Residue-level contacts at the interface:
Residue S145 in protein 2 interacts with residue P195 in protein 1 (closest heavy-atom distance 4.2 Å).
Residue P130 in protein 2 is in contact with residue Y147 in protein 1 (closest heavy-atom distance 3.8 Å).
Residue F375 in protein 2 is in contact with residue F128 in protein 1 (closest heavy-atom distance 3.9 Å).
Residue M355 in protein 2 contacts residue F128 in protein 1 (closest heavy-atom distance 4.1 Å).
Residue S145 in protein 2 contacts residue C194 in protein 1 (closest heavy-atom distance 3.9 Å).
Residue C374 in protein 2 interacts with residue F128 in protein 1 (closest heavy-atom distance 3.9 Å).
Residue F21 in protein 2 interacts with residue S171 in protein 1 (closest heavy-atom distance 4.4 Å).
Residue K373 in protein 2 interacts with residue F128 in protein 1 (closest heavy-atom distance 3.2 Å).
Residue D25 in protein 2 contacts residue K186 in protein 1 (closest heavy-atom distance 3.8 Å).
Residue Q353 in protein 2 is in contact with residue I146 in protein 1 (closest heavy-atom distance 3.6 Å).
Residue S358 in protein 2 interacts with residue Y147 in protein 1 (closest heavy-atom distance 3.4 Å).
Residue T351 in protein 2 contacts residue Y141 in protein 1 (closest heavy-atom distance 4.4 Å).
Residue E361 in protein 2 contacts residue I146 in protein 1 (closest heavy-atom distance 3.6 Å).
Residue I5 in protein 2 interacts with residue K148 in protein 1 (closest heavy-atom distance 4.0 Å).
Residue G23 in protein 2 contacts residue W192 in protein 1 (closest heavy-atom distance 3.3 Å).
Residue G23 in protein 2 contacts residue I187 in protein 1 (closest heavy-atom distance 4.3 Å).
Residue P172 in protein 2 contacts residue L125 in protein 1 (closest heavy-atom distance 4.2 Å).
Residue F21 in protein 2 is in contact with residue P174 in protein 1 (closest heavy-atom distance 3.9 Å).
Residue D4 in protein 2 contacts residue P145 in protein 1 (closest heavy-atom distance 4.0 Å).
Residue W356 in protein 2 contacts residue Y147 in protein 1 (closest heavy-atom distance 3.8 Å).
Residue D25 in protein 2 interacts with residue Y191 in protein 1 (closest heavy-atom distance 3.7 Å).
Residue A131 in protein 2 interacts with residue Y147 in protein 1 (closest heavy-atom distance 3.8 Å).
Residue S358 in protein 2 contacts residue I146 in protein 1 (closest heavy-atom distance 3.7 Å).
Residue D4 in protein 2 contacts residue K148 in protein 1 (closest heavy-atom distance 3.1 Å).
Residue R372 in protein 2 interacts with residue F128 in protein 1 (closest heavy-atom distance 3.5 Å).
Residue D24 in protein 2 contacts residue W192 in protein 1 (closest heavy-atom distance 3.3 Å).
Residue S350 in protein 2 contacts residue Y141 in protein 1 (closest heavy-atom distance 4.0 Å).
Residue R95 in protein 2 contacts residue S171 in protein 1 (closest heavy-atom distance 4.2 Å).
Residue E334 in protein 2 contacts residue P193 in protein 1 (closest heavy-atom distance 3.7 Å).
Residue Y169 in protein 2 is in contact with residue H127 in protein 1 (closest heavy-atom distance 4.0 Å).
Residue D24 in protein 2 is in contact with residue P174 in protein 1 (closest heavy-atom distance 4.0 Å).
Residue F21 in protein 2 contacts residue K172 in protein 1 (closest heavy-atom distance 3.8 Å).
Residue D25 in protein 2 is in contact with residue P193 in protein 1 (closest heavy-atom distance 3.8 Å).
Residue Q353 in protein 2 interacts with residue Y147 in protein 1 (closest heavy-atom distance 3.7 Å).
Residue R28 in protein 2 contacts residue P174 in protein 1 (closest heavy-atom distance 3.4 Å).
Residue P102 in protein 2 contacts residue Y147 in protein 1 (closest heavy-atom distance 4.0 Å).
Residue D25 in protein 2 is in contact with residue W192 in protein 1 (closest heavy-atom distance 3.8 Å).
Residue Q353 in protein 2 is in contact with residue P145 in protein 1 (closest heavy-atom distance 3.6 Å).
Residue S344 in protein 2 interacts with residue W192 in protein 1 (closest heavy-atom distance 4.0 Å).
Residue G146 in protein 2 is in contact with residue C194 in protein 1 (closest heavy-atom distance 3.8 Å).
Residue A144 in protein 2 interacts with residue C194 in protein 1 (closest heavy-atom distance 3.2 Å).
Residue M355 in protein 2 is in contact with residue H130 in protein 1 (closest heavy-atom distance 4.1 Å).
Residue F21 in protein 2 interacts with residue F173 in protein 1 (closest heavy-atom distance 4.2 Å).
Residue Q354 in protein 2 interacts with residue P131 in protein 1 (closest heavy-atom distance 4.0 Å).
Residue E100 in protein 2 contacts residue K172 in protein 1 (closest heavy-atom distance 2.8 Å).
Residue R28 in protein 2 contacts residue A175 in protein 1 (closest heavy-atom distance 4.4 Å).
Residue D24 in protein 2 contacts residue K186 in protein 1 (closest heavy-atom distance 4.0 Å).
Residue Q354 in protein 2 contacts residue I146 in protein 1 (closest heavy-atom distance 3.7 Å).
Residue I341 in protein 2 interacts with residue P193 in protein 1 (closest heavy-atom distance 4.0 Å).
Residue Q354 in protein 2 contacts residue I140 in protein 1 (closest heavy-atom distance 3.3 Å).
Residue T351 in protein 2 contacts residue I140 in protein 1 (closest heavy-atom distance 3.5 Å).
Residue Q354 in protein 2 contacts residue P144 in protein 1 (closest heavy-atom distance 3.6 Å).
Residue T351 in protein 2 contacts residue P131 in protein 1 (closest heavy-atom distance 4.2 Å).
Residue I5 in protein 2 contacts residue K172 in protein 1 (closest heavy-atom distance 4.0 Å).
Residue M355 in protein 2 interacts with residue P131 in protein 1 (closest heavy-atom distance 3.6 Å).
Residue I345 in protein 2 is in contact with residue W192 in protein 1 (closest heavy-atom distance 3.8 Å).
Residue E100 in protein 2 contacts residue I168 in protein 1 (closest heavy-atom distance 4.0 Å).
Residue H101 in protein 2 interacts with residue K172 in protein 1 (closest heavy-atom distance 3.7 Å).
Residue Q354 in protein 2 is in contact with residue K143 in protein 1 (closest heavy-atom distance 3.6 Å).
Residue G23 in protein 2 interacts with residue K186 in protein 1 (closest heavy-atom distance 3.4 Å).

Sequence of protein 2:
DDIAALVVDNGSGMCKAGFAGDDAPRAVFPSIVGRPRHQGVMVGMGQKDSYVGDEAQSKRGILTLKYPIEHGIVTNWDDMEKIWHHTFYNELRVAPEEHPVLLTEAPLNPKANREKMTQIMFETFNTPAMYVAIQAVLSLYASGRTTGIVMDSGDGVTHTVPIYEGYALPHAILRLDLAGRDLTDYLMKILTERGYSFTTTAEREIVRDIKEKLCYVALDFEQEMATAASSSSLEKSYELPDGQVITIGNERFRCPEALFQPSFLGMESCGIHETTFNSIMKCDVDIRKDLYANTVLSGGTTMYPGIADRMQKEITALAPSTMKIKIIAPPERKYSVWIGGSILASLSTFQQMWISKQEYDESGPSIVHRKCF

Sequence of protein 1:
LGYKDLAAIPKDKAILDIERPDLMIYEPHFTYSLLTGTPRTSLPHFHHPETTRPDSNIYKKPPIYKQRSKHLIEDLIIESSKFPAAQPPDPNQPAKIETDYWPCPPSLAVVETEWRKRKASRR

This data describes a binding interaction between two proteins.